Sequence of the second protein:
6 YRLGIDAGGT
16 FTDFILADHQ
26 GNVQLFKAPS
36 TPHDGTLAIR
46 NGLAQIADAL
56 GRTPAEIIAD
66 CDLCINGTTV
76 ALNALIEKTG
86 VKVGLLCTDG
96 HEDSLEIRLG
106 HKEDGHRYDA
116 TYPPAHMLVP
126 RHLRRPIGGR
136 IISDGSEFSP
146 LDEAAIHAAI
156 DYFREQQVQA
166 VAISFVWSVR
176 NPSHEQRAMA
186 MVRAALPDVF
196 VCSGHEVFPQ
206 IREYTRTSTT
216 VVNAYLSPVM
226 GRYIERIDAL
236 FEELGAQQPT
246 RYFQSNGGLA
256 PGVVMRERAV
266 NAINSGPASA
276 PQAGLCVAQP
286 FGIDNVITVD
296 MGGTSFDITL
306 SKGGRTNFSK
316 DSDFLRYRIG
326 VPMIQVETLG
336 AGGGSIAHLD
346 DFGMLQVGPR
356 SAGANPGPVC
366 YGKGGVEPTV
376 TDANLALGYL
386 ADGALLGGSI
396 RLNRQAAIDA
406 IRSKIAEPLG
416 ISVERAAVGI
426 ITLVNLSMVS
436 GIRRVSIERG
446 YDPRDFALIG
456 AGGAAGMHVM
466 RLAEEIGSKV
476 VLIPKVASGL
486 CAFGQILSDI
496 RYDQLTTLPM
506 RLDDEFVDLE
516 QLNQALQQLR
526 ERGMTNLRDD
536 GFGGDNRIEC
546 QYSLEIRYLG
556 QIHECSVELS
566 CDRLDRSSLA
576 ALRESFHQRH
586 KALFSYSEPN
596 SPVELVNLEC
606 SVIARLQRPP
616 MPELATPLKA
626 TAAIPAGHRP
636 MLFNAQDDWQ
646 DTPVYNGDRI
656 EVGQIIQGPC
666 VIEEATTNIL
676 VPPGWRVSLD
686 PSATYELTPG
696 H

Residue-level contacts at the interface:
Residue G348 in the second protein contacts residue M219 in the first protein (closest heavy-atom distance 3.4 Å).
Residue G424 in the second protein is in contact with residue I7 in the first protein (closest heavy-atom distance 3.5 Å).
Residue R135 in the second protein contacts residue I431 in the first protein (closest heavy-atom distance 2.8 Å).
Residue R207 in the second protein interacts with residue L422 in the first protein (closest heavy-atom distance 3.5 Å).
Residue R126 in the second protein is in contact with residue L549 in the first protein (closest heavy-atom distance 3.6 Å).
Residue D98 in the second protein contacts residue L436 in the first protein (closest heavy-atom distance 3.2 Å).
Residue D94 in the second protein interacts with residue R433 in the first protein (closest heavy-atom distance 2.8 Å).
Residue G555 in the second protein is in contact with residue R32 in the first protein (closest heavy-atom distance 3.3 Å).
Residue R211 in the second protein is in contact with residue E421 in the first protein (closest heavy-atom distance 3.3 Å).
Residue I102 in the second protein interacts with residue Y434 in the first protein (closest heavy-atom distance 3.3 Å).
Residue E443 in the second protein interacts with residue L25 in the first protein (closest heavy-atom distance 3.6 Å).
Residue P504 in the second protein interacts with residue Y425 in the first protein (closest heavy-atom distance 3.4 Å).
Residue F589 in the second protein interacts with residue T30 in the first protein (closest heavy-atom distance 3.4 Å).
Residue W172 in the second protein contacts residue E424 in the first protein (closest heavy-atom distance 2.5 Å).
Residue G105 in the second protein contacts residue A405 in the first protein (closest heavy-atom distance 2.9 Å).
Residue I102 in the second protein contacts residue A405 in the first protein (closest heavy-atom distance 3.3 Å).
Residue S138 in the second protein contacts residue E424 in the first protein (closest heavy-atom distance 3.5 Å).
Residue R126 in the second protein contacts residue G548 in the first protein (closest heavy-atom distance 2.5 Å).
Residue Y591 in the second protein contacts residue Y187 in the first protein (closest heavy-atom distance 3.1 Å).
Residue H106 in the second protein interacts with residue G413 in the first protein (closest heavy-atom distance 2.9 Å).
Residue L554 in the second protein interacts with residue R32 in the first protein (closest heavy-atom distance 2.9 Å).
Residue L104 in the second protein interacts with residue S417 in the first protein (closest heavy-atom distance 2.7 Å).
Residue R135 in the second protein interacts with residue L430 in the first protein (closest heavy-atom distance 3.4 Å).
Residue R420 in the second protein contacts residue I7 in the first protein (closest heavy-atom distance 3.2 Å).
Residue I557 in the second protein interacts with residue F36 in the first protein (closest heavy-atom distance 3.5 Å).
Residue R420 in the second protein contacts residue D5 in the first protein (closest heavy-atom distance 3.5 Å).
Residue W172 in the second protein interacts with residue E421 in the first protein (closest heavy-atom distance 3.0 Å).
Residue D109 in the second protein is in contact with residue F412 in the first protein (closest heavy-atom distance 3.4 Å).
Residue Y117 in the second protein interacts with residue W403 in the first protein (closest heavy-atom distance 2.6 Å).
Residue Y209 in the second protein is in contact with residue D419 in the first protein (closest heavy-atom distance 3.2 Å).
Residue Q556 in the second protein interacts with residue T30 in the first protein (closest heavy-atom distance 3.1 Å).
Residue Q556 in the second protein interacts with residue R32 in the first protein (closest heavy-atom distance 3.3 Å).
Residue R126 in the second protein contacts residue N547 in the first protein (closest heavy-atom distance 2.9 Å).
Residue F589 in the second protein interacts with residue T26 in the first protein (closest heavy-atom distance 3.5 Å).
Residue S138 in the second protein interacts with residue R376 in the first protein (closest heavy-atom distance 3.0 Å).
Residue G95 in the second protein interacts with residue Y434 in the first protein (closest heavy-atom distance 3.0 Å).
Residue G95 in the second protein interacts with residue R433 in the first protein (closest heavy-atom distance 3.4 Å).
Residue M349 in the second protein is in contact with residue R13 in the first protein (closest heavy-atom distance 3.3 Å).
Residue H558 in the second protein is in contact with residue K29 in the first protein (closest heavy-atom distance 3.5 Å).
Residue P119 in the second protein contacts residue W403 in the first protein (closest heavy-atom distance 3.1 Å).
Residue D114 in the second protein contacts residue V300 in the first protein (closest heavy-atom distance 3.4 Å).
Residue E208 in the second protein interacts with residue D419 in the first protein (closest heavy-atom distance 3.0 Å).
Residue R438 in the second protein contacts residue E22 in the first protein (closest heavy-atom distance 2.8 Å).
Residue R135 in the second protein contacts residue E424 in the first protein (closest heavy-atom distance 2.4 Å).
Residue P118 in the second protein contacts residue W403 in the first protein (closest heavy-atom distance 3.3 Å).
Residue F143 in the second protein is in contact with residue E457 in the first protein (closest heavy-atom distance 3.4 Å).
Residue G555 in the second protein interacts with residue F36 in the first protein (closest heavy-atom distance 3.4 Å).
Residue H96 in the second protein is in contact with residue H432 in the first protein (closest heavy-atom distance 3.3 Å).
Residue G95 in the second protein interacts with residue S435 in the first protein (closest heavy-atom distance 3.3 Å).
Residue L104 in the second protein contacts residue M416 in the first protein (closest heavy-atom distance 3.0 Å).
Residue M349 in the second protein is in contact with residue M219 in the first protein (closest heavy-atom distance 3.5 Å).
Residue F347 in the second protein interacts with residue M219 in the first protein (closest heavy-atom distance 3.1 Å).
Residue I206 in the second protein is in contact with residue E421 in the first protein (closest heavy-atom distance 3.2 Å).
Residue E599 in the second protein interacts with residue Y425 in the first protein (closest heavy-atom distance 3.0 Å).
Residue I557 in the second protein contacts residue V35 in the first protein (closest heavy-atom distance 3.4 Å).
Residue R207 in the second protein interacts with residue D419 in the first protein (closest heavy-atom distance 3.2 Å).
Residue F143 in the second protein is in contact with residue L430 in the first protein (closest heavy-atom distance 3.5 Å).
Residue H106 in the second protein is in contact with residue L415 in the first protein (closest heavy-atom distance 2.9 Å).
Residue R207 in the second protein is in contact with residue E421 in the first protein (closest heavy-atom distance 3.4 Å).
Residue H96 in the second protein interacts with residue I431 in the first protein (closest heavy-atom distance 3.3 Å).

Sequence of the first protein:
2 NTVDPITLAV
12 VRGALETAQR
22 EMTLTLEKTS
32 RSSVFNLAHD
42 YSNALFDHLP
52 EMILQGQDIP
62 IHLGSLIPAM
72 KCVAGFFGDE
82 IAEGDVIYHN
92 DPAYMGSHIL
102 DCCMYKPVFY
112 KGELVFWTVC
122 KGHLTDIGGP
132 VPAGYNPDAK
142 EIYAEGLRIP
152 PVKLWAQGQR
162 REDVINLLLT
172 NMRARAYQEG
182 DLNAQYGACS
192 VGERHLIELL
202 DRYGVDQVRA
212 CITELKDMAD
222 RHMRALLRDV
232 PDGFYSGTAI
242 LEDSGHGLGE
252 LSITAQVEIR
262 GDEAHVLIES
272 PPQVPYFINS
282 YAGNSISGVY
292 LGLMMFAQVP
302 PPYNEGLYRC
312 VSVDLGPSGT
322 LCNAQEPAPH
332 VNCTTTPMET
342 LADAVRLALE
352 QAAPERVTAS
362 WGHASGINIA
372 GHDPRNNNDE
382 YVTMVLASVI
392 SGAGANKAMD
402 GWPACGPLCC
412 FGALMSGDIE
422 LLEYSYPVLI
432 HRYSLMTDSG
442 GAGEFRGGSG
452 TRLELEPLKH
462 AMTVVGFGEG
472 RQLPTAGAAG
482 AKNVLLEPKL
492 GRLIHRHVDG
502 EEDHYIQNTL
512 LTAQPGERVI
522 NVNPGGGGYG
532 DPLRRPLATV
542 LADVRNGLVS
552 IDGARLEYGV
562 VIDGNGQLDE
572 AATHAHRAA

These two protein chains interact to form a complex.